Interface contacts:
Residue E465 in chain A interacts with residue Q336 in chain B (closest heavy-atom distance 2.9 Å).
Residue H473 in chain A is in contact with residue Y164 in chain B (closest heavy-atom distance 3.5 Å).
Residue E341 in chain A is in contact with residue V346 in chain B (closest heavy-atom distance 3.3 Å).
Residue D461 in chain A contacts residue T347 in chain B (closest heavy-atom distance 2.8 Å).
Residue D461 in chain A interacts with residue P371 in chain B (closest heavy-atom distance 3.3 Å).
Residue S464 in chain A interacts with residue T347 in chain B (closest heavy-atom distance 3.6 Å).
Residue S467 in chain A interacts with residue P341 in chain B (closest heavy-atom distance 3.5 Å).
Residue E478 in chain A contacts residue G244 in chain B (closest heavy-atom distance 2.5 Å).
Residue S464 in chain A interacts with residue R518 in chain B (closest heavy-atom distance 3.4 Å).
Residue W462 in chain A is in contact with residue V346 in chain B (closest heavy-atom distance 3.3 Å).
Residue M459 in chain A interacts with residue R370 in chain B (closest heavy-atom distance 3.3 Å).
Residue W462 in chain A interacts with residue T345 in chain B (closest heavy-atom distance 2.7 Å).
Residue A287 in chain A is in contact with residue F472 in chain B (closest heavy-atom distance 3.5 Å).
Residue E478 in chain A contacts residue Y162 in chain B (closest heavy-atom distance 2.5 Å).
Residue D469 in chain A interacts with residue Y164 in chain B (closest heavy-atom distance 3.3 Å).
Residue E292 in chain A is in contact with residue M301 in chain B (closest heavy-atom distance 3.4 Å).
Residue R489 in chain A contacts residue R518 in chain B (closest heavy-atom distance 3.1 Å).
Residue A466 in chain A interacts with residue P341 in chain B (closest heavy-atom distance 3.5 Å).
Residue W462 in chain A contacts residue R249 in chain B (closest heavy-atom distance 3.4 Å).
Residue M459 in chain A is in contact with residue N368 in chain B (closest heavy-atom distance 3.5 Å).
Residue E478 in chain A contacts residue S243 in chain B (closest heavy-atom distance 3.3 Å).
Residue K296 in chain A is in contact with residue E250 in chain B (closest heavy-atom distance 3.1 Å).
Residue C249 in chain A interacts with residue S242 in chain B (closest heavy-atom distance 3.3 Å).
Residue I457 in chain A is in contact with residue F367 in chain B (closest heavy-atom distance 3.5 Å).
Residue M459 in chain A is in contact with residue L369 in chain B (closest heavy-atom distance 3.4 Å).
Residue E465 in chain A contacts residue N515 in chain B (closest heavy-atom distance 3.0 Å).
Residue P463 in chain A interacts with residue R518 in chain B (closest heavy-atom distance 2.7 Å).
Residue A460 in chain A contacts residue T347 in chain B (closest heavy-atom distance 3.6 Å).
Residue G290 in chain A is in contact with residue D363 in chain B (closest heavy-atom distance 3.2 Å).
Residue K494 in chain A interacts with residue R249 in chain B (closest heavy-atom distance 3.1 Å).
Residue N288 in chain A interacts with residue F464 in chain B (closest heavy-atom distance 3.1 Å).
Residue Y498 in chain A is in contact with residue G366 in chain B (closest heavy-atom distance 3.5 Å).
Residue C256 in chain A is in contact with residue S242 in chain B (closest heavy-atom distance 3.2 Å).
Residue P289 in chain A is in contact with residue Q414 in chain B (closest heavy-atom distance 3.4 Å).
Residue S458 in chain A contacts residue N368 in chain B (closest heavy-atom distance 3.4 Å).
Residue N288 in chain A is in contact with residue Q461 in chain B (closest heavy-atom distance 2.9 Å).
Residue F87 in chain A contacts residue Q414 in chain B (closest heavy-atom distance 3.2 Å).
Residue F502 in chain A contacts residue S483 in chain B (closest heavy-atom distance 3.2 Å).
Residue A248 in chain A contacts residue S243 in chain B (closest heavy-atom distance 3.2 Å).
Residue P289 in chain A contacts residue D364 in chain B (closest heavy-atom distance 3.0 Å).
Residue V81 in chain A interacts with residue L116 in chain B (closest heavy-atom distance 3.6 Å).
Residue Y504 in chain A interacts with residue K477 in chain B (closest heavy-atom distance 2.3 Å).
Residue Q477 in chain A interacts with residue Y162 in chain B (closest heavy-atom distance 3.6 Å).
Residue A460 in chain A contacts residue L369 in chain B (closest heavy-atom distance 3.4 Å).
Residue W470 in chain A is in contact with residue P341 in chain B (closest heavy-atom distance 3.4 Å).
Residue S343 in chain A contacts residue N368 in chain B (closest heavy-atom distance 2.8 Å).
Residue E468 in chain A contacts residue R518 in chain B (closest heavy-atom distance 2.8 Å).
Residue E292 in chain A is in contact with residue D363 in chain B (closest heavy-atom distance 3.1 Å).
Residue F502 in chain A contacts residue V481 in chain B (closest heavy-atom distance 3.5 Å).
Residue I457 in chain A interacts with residue Y490 in chain B (closest heavy-atom distance 3.5 Å).
Residue A248 in chain A contacts residue D246 in chain B (closest heavy-atom distance 3.3 Å).
Residue P255 in chain A contacts residue T240 in chain B (closest heavy-atom distance 3.4 Å).
Residue E465 in chain A interacts with residue R518 in chain B (closest heavy-atom distance 3.1 Å).
Residue E292 in chain A is in contact with residue R253 in chain B (closest heavy-atom distance 3.2 Å).
Residue L83 in chain A is in contact with residue N536 in chain B (closest heavy-atom distance 3.4 Å).
Residue V474 in chain A is in contact with residue Y162 in chain B (closest heavy-atom distance 3.5 Å).
Residue E292 in chain A interacts with residue F435 in chain B (closest heavy-atom distance 3.4 Å).
Residue Y498 in chain A contacts residue D364 in chain B (closest heavy-atom distance 3.6 Å).
Residue H473 in chain A contacts residue Y162 in chain B (closest heavy-atom distance 3.1 Å).
Residue W470 in chain A contacts residue Y164 in chain B (closest heavy-atom distance 3.6 Å).

The following describes two proteins that form a bound complex.

Sequence of chain B:
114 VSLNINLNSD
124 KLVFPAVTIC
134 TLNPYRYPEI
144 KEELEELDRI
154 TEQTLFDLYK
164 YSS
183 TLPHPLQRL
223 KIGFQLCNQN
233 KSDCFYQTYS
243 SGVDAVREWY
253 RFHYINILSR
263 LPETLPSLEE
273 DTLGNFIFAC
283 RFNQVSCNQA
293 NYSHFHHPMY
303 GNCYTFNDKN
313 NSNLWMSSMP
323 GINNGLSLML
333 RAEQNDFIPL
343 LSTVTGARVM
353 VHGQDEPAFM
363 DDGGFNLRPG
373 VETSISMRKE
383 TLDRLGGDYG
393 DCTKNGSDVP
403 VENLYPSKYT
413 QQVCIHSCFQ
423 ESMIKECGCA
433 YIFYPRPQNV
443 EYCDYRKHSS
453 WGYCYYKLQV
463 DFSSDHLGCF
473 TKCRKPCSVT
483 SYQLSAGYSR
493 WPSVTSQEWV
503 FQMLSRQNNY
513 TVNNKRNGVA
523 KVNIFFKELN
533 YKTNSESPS

Sequence of chain A:
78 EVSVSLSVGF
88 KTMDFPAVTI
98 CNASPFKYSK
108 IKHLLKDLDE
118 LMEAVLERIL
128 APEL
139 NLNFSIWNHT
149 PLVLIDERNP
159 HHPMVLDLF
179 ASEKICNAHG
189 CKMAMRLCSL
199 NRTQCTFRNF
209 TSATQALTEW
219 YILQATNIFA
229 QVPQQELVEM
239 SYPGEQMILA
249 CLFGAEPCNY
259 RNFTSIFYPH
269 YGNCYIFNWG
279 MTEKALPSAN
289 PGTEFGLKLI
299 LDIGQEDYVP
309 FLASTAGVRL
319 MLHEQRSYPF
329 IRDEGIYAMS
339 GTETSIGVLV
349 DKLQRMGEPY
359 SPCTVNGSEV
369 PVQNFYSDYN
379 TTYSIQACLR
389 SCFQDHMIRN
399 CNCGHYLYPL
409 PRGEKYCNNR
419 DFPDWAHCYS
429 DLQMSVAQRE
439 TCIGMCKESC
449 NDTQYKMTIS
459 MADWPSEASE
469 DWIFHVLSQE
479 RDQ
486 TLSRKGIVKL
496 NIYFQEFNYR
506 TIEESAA